Sequence of chain A:
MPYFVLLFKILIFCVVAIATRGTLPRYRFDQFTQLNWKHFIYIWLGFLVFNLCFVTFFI

Sequence of chain B:
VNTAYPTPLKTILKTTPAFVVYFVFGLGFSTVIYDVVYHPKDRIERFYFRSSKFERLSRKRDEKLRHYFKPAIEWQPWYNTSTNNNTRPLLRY

Contacts between the two chains:
Residue F24 in chain B interacts with residue F4 in chain A (closest heavy-atom distance 4.5 Å).
Residue F24 in chain B contacts residue L11 in chain A (closest heavy-atom distance 3.3 Å).
Residue F24 in chain B contacts residue F8 in chain A (closest heavy-atom distance 3.3 Å).
Residue Y23 in chain B interacts with residue L11 in chain A (closest heavy-atom distance 3.5 Å).
Residue T32 in chain B is in contact with residue Y3 in chain A (closest heavy-atom distance 3.5 Å).
Residue F20 in chain B is in contact with residue L11 in chain A (closest heavy-atom distance 3.8 Å).
Residue G27 in chain B interacts with residue L7 in chain A (closest heavy-atom distance 3.9 Å).
Residue S31 in chain B contacts residue L7 in chain A (closest heavy-atom distance 3.6 Å).
Residue Y23 in chain B contacts residue I10 in chain A (closest heavy-atom distance 3.5 Å).
Residue L28 in chain B interacts with residue Y3 in chain A (closest heavy-atom distance 3.5 Å).
Residue L28 in chain B contacts residue F4 in chain A (closest heavy-atom distance 3.9 Å).
Residue F24 in chain B is in contact with residue L7 in chain A (closest heavy-atom distance 4.3 Å).
Residue Y23 in chain B contacts residue L7 in chain A (closest heavy-atom distance 3.0 Å).
Residue S31 in chain B interacts with residue Y3 in chain A (closest heavy-atom distance 3.6 Å).
Residue Y35 in chain B contacts residue M1 in chain A (closest heavy-atom distance 3.8 Å).
Residue L28 in chain B contacts residue L7 in chain A (closest heavy-atom distance 4.8 Å).
Residue F20 in chain B is in contact with residue V15 in chain A (closest heavy-atom distance 4.0 Å).

The following describes two proteins that form a bound complex.